Sequence of protein 1:
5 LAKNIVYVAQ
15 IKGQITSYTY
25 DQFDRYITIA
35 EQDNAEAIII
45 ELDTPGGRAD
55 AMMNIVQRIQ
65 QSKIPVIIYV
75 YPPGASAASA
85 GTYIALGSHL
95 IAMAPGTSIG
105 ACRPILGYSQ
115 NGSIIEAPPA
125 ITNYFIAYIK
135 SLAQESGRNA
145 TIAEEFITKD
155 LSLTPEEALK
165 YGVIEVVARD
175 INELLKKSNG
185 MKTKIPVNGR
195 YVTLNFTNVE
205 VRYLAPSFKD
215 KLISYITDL

Sequence of protein 2:
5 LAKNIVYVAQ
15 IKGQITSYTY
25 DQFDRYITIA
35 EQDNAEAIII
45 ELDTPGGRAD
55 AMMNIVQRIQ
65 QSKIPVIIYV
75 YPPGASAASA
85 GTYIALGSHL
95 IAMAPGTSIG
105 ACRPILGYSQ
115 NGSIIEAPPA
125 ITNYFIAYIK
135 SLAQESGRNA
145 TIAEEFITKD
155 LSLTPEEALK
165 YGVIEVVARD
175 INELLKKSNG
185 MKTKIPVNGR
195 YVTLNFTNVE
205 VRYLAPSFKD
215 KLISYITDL

Residue-level contacts at the interface:
Residue I125 in protein 2 contacts residue I125 in protein 1 (closest heavy-atom distance 3.8 Å).
Residue R52 in protein 2 is in contact with residue R52 in protein 1 (closest heavy-atom distance 3.4 Å).
Residue M57 in protein 2 is in contact with residue I119 in protein 1 (closest heavy-atom distance 4.2 Å).
Residue Y128 in protein 2 contacts residue L110 in protein 1 (closest heavy-atom distance 3.4 Å).
Residue Y128 in protein 2 contacts residue I119 in protein 1 (closest heavy-atom distance 4.6 Å).
Residue Q114 in protein 2 is in contact with residue Y24 in protein 1 (closest heavy-atom distance 2.6 Å).
Residue N58 in protein 2 contacts residue Q114 in protein 1 (closest heavy-atom distance 2.9 Å).
Residue L110 in protein 2 contacts residue A53 in protein 1 (closest heavy-atom distance 4.1 Å).
Residue I119 in protein 2 is in contact with residue N58 in protein 1 (closest heavy-atom distance 4.5 Å).
Residue M57 in protein 2 interacts with residue L110 in protein 1 (closest heavy-atom distance 3.9 Å).
Residue I220 in protein 2 contacts residue L216 in protein 1 (closest heavy-atom distance 4.0 Å).
Residue I119 in protein 2 contacts residue D54 in protein 1 (closest heavy-atom distance 4.7 Å).
Residue I220 in protein 2 interacts with residue Y22 in protein 1 (closest heavy-atom distance 3.6 Å).
Residue Q114 in protein 2 contacts residue N58 in protein 1 (closest heavy-atom distance 3.5 Å).
Residue I59 in protein 2 interacts with residue Q114 in protein 1 (closest heavy-atom distance 4.8 Å).
Residue Q114 in protein 2 is in contact with residue Q61 in protein 1 (closest heavy-atom distance 3.1 Å).
Residue N58 in protein 2 is in contact with residue I119 in protein 1 (closest heavy-atom distance 4.0 Å).
Residue I220 in protein 2 contacts residue I220 in protein 1 (closest heavy-atom distance 3.9 Å).
Residue D54 in protein 2 contacts residue R52 in protein 1 (closest heavy-atom distance 3.0 Å).
Residue R52 in protein 2 interacts with residue D54 in protein 1 (closest heavy-atom distance 3.1 Å).
Residue L110 in protein 2 is in contact with residue Y128 in protein 1 (closest heavy-atom distance 3.6 Å).
Residue D54 in protein 2 interacts with residue G111 in protein 1 (closest heavy-atom distance 3.9 Å).
Residue N58 in protein 2 contacts residue S113 in protein 1 (closest heavy-atom distance 3.2 Å).
Residue Q114 in protein 2 contacts residue R62 in protein 1 (closest heavy-atom distance 3.5 Å).
Residue L110 in protein 2 is in contact with residue F129 in protein 1 (closest heavy-atom distance 4.3 Å).
Residue Q65 in protein 2 interacts with residue Q114 in protein 1 (closest heavy-atom distance 3.4 Å).
Residue T221 in protein 2 interacts with residue Y22 in protein 1 (closest heavy-atom distance 4.0 Å).
Residue A124 in protein 2 contacts residue A124 in protein 1 (closest heavy-atom distance 3.6 Å).
Residue G111 in protein 2 is in contact with residue D54 in protein 1 (closest heavy-atom distance 3.7 Å).
Residue D54 in protein 2 interacts with residue L110 in protein 1 (closest heavy-atom distance 3.2 Å).
Residue Y112 in protein 2 contacts residue D54 in protein 1 (closest heavy-atom distance 3.4 Å).
Residue Y128 in protein 2 contacts residue E120 in protein 1 (closest heavy-atom distance 4.6 Å).
Residue Y128 in protein 2 is in contact with residue P122 in protein 1 (closest heavy-atom distance 3.5 Å).
Residue S21 in protein 2 is in contact with residue R52 in protein 1 (closest heavy-atom distance 4.9 Å).
Residue L216 in protein 2 is in contact with residue I220 in protein 1 (closest heavy-atom distance 3.8 Å).
Residue Q61 in protein 2 interacts with residue Q114 in protein 1 (closest heavy-atom distance 3.8 Å).
Residue P122 in protein 2 interacts with residue Y128 in protein 1 (closest heavy-atom distance 4.0 Å).
Residue Q114 in protein 2 is in contact with residue Q65 in protein 1 (closest heavy-atom distance 3.1 Å).
Residue P122 in protein 2 is in contact with residue I125 in protein 1 (closest heavy-atom distance 4.3 Å).
Residue I125 in protein 2 interacts with residue A124 in protein 1 (closest heavy-atom distance 4.8 Å).
Residue D54 in protein 2 is in contact with residue I119 in protein 1 (closest heavy-atom distance 4.2 Å).
Residue R52 in protein 2 is in contact with residue S21 in protein 1 (closest heavy-atom distance 5.0 Å).
Residue I217 in protein 2 interacts with residue I220 in protein 1 (closest heavy-atom distance 3.9 Å).
Residue I220 in protein 2 interacts with residue I217 in protein 1 (closest heavy-atom distance 3.8 Å).
Residue Y112 in protein 2 interacts with residue N58 in protein 1 (closest heavy-atom distance 2.7 Å).
Residue D54 in protein 2 interacts with residue Y112 in protein 1 (closest heavy-atom distance 4.8 Å).
Residue R62 in protein 2 contacts residue Q114 in protein 1 (closest heavy-atom distance 3.8 Å).
Residue S113 in protein 2 contacts residue N58 in protein 1 (closest heavy-atom distance 3.3 Å).
Residue P122 in protein 2 interacts with residue A124 in protein 1 (closest heavy-atom distance 4.9 Å).
Residue Y24 in protein 2 contacts residue Q114 in protein 1 (closest heavy-atom distance 3.1 Å).
Residue I125 in protein 2 contacts residue L110 in protein 1 (closest heavy-atom distance 4.8 Å).
Residue Q61 in protein 2 interacts with residue S113 in protein 1 (closest heavy-atom distance 3.9 Å).
Residue L110 in protein 2 contacts residue D54 in protein 1 (closest heavy-atom distance 3.2 Å).
Residue N58 in protein 2 is in contact with residue Y112 in protein 1 (closest heavy-atom distance 2.6 Å).
Residue L110 in protein 2 contacts residue M57 in protein 1 (closest heavy-atom distance 4.8 Å).

This data describes a binding interaction between two proteins.